The following describes two proteins that form a bound complex.

Residue-level contacts at the interface:
Residue E81 in the second protein is in contact with residue A11 in the first protein (closest heavy-atom distance 2.9 Å).
Residue T73 in the second protein contacts residue V9 in the first protein (closest heavy-atom distance 4.9 Å).

Sequence of the second protein:
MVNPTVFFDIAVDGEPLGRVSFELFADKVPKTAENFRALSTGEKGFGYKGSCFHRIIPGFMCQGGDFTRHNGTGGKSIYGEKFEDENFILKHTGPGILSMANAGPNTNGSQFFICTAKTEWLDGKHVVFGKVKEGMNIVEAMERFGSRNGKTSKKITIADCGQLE

Sequence of the first protein:
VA